Sequence of the second protein:
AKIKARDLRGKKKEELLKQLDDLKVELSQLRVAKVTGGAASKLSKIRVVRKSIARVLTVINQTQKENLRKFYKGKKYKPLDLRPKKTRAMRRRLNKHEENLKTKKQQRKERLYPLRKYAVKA

This data describes a binding interaction between two proteins.

Contacts between the two chains:
Residue G241 in the first protein interacts with residue K43 in the second protein (closest heavy-atom distance 4.7 Å).
Residue A240 in the first protein interacts with residue S42 in the second protein (closest heavy-atom distance 3.0 Å).
Residue D239 in the first protein contacts residue S42 in the second protein (closest heavy-atom distance 4.6 Å).
Residue G241 in the first protein interacts with residue S42 in the second protein (closest heavy-atom distance 4.7 Å).
Residue A240 in the first protein interacts with residue A40 in the second protein (closest heavy-atom distance 3.5 Å).
Residue A240 in the first protein contacts residue K43 in the second protein (closest heavy-atom distance 3.4 Å).
Residue D239 in the first protein is in contact with residue A41 in the second protein (closest heavy-atom distance 5.0 Å).
Residue D239 in the first protein contacts residue A40 in the second protein (closest heavy-atom distance 3.3 Å).
Residue G241 in the first protein is in contact with residue A40 in the second protein (closest heavy-atom distance 3.4 Å).
Residue D239 in the first protein is in contact with residue G39 in the second protein (closest heavy-atom distance 4.7 Å).

Sequence of the first protein:
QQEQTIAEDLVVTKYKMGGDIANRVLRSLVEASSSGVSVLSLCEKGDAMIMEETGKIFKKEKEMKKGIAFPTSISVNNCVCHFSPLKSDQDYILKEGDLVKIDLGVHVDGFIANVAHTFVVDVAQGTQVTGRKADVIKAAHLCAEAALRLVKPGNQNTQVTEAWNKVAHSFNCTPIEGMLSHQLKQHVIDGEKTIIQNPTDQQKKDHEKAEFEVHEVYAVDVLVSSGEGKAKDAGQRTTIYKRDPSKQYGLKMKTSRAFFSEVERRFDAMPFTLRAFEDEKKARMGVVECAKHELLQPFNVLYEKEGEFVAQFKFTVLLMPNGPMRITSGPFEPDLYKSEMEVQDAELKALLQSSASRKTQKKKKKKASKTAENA